Interface contacts:
Residue L218 in protein 2 is in contact with residue T119 in protein 1 (closest heavy-atom distance 4.8 Å).
Residue K219 in protein 2 is in contact with residue S91 in protein 1 (closest heavy-atom distance 4.5 Å).
Residue L218 in protein 2 interacts with residue T115 in protein 1 (closest heavy-atom distance 4.7 Å).
Residue L218 in protein 2 is in contact with residue V118 in protein 1 (closest heavy-atom distance 3.2 Å).
Residue L218 in protein 2 contacts residue Q95 in protein 1 (closest heavy-atom distance 4.0 Å).
Residue L218 in protein 2 contacts residue S91 in protein 1 (closest heavy-atom distance 4.0 Å).
Residue T216 in protein 2 interacts with residue T119 in protein 1 (closest heavy-atom distance 4.8 Å).

These two protein chains interact to form a complex.

Sequence of protein 2:
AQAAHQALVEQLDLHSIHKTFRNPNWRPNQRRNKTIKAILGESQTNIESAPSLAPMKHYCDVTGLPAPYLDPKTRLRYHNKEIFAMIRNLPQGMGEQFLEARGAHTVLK

Sequence of protein 1:
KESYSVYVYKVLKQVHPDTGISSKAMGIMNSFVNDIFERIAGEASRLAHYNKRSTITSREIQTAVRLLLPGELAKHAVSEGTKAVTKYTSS